Interface contacts:
Residue L24 in protein 1 contacts residue D59 in protein 2 (closest heavy-atom distance 3.4 Å).
Residue R185 in protein 1 contacts residue T66 in protein 2 (closest heavy-atom distance 3.9 Å).
Residue V128 in protein 1 interacts with residue V208 in protein 2 (closest heavy-atom distance 3.5 Å).
Residue G28 in protein 1 contacts residue A147 in protein 2 (closest heavy-atom distance 3.2 Å).
Residue G231 in protein 1 is in contact with residue V61 in protein 2 (closest heavy-atom distance 3.9 Å).
Residue G231 in protein 1 contacts residue Y27 in protein 2 (closest heavy-atom distance 3.6 Å).
Residue V254 in protein 1 interacts with residue G145 in protein 2 (closest heavy-atom distance 3.6 Å).
Residue R185 in protein 1 contacts residue E35 in protein 2 (closest heavy-atom distance 2.8 Å).
Residue E266 in protein 1 interacts with residue P74 in protein 2 (closest heavy-atom distance 3.6 Å).
Residue E230 in protein 1 is in contact with residue A63 in protein 2 (closest heavy-atom distance 3.8 Å).
Residue H26 in protein 1 is in contact with residue P218 in protein 2 (closest heavy-atom distance 3.4 Å).
Residue R31 in protein 1 interacts with residue V58 in protein 2 (closest heavy-atom distance 3.9 Å).
Residue L227 in protein 1 contacts residue R164 in protein 2 (closest heavy-atom distance 3.6 Å).
Residue G28 in protein 1 is in contact with residue C144 in protein 2 (closest heavy-atom distance 3.6 Å).
Residue T255 in protein 1 contacts residue F146 in protein 2 (closest heavy-atom distance 2.8 Å).
Residue T233 in protein 1 contacts residue L68 in protein 2 (closest heavy-atom distance 3.8 Å).
Residue E266 in protein 1 interacts with residue D29 in protein 2 (closest heavy-atom distance 2.9 Å).
Residue R185 in protein 1 contacts residue L33 in protein 2 (closest heavy-atom distance 3.6 Å).
Residue T265 in protein 1 interacts with residue D29 in protein 2 (closest heavy-atom distance 3.7 Å).
Residue A25 in protein 1 interacts with residue D59 in protein 2 (closest heavy-atom distance 3.1 Å).
Residue A232 in protein 1 contacts residue Y27 in protein 2 (closest heavy-atom distance 3.5 Å).
Residue P228 in protein 1 contacts residue A64 in protein 2 (closest heavy-atom distance 3.8 Å).
Residue T255 in protein 1 is in contact with residue G145 in protein 2 (closest heavy-atom distance 3.6 Å).
Residue P184 in protein 1 interacts with residue L33 in protein 2 (closest heavy-atom distance 3.8 Å).
Residue E230 in protein 1 contacts residue T66 in protein 2 (closest heavy-atom distance 3.5 Å).
Residue S138 in protein 1 contacts residue P148 in protein 2 (closest heavy-atom distance 3.8 Å).
Residue P184 in protein 1 contacts residue H25 in protein 2 (closest heavy-atom distance 3.8 Å).
Residue Y287 in protein 1 is in contact with residue N26 in protein 2 (closest heavy-atom distance 3.4 Å).
Residue G28 in protein 1 is in contact with residue P148 in protein 2 (closest heavy-atom distance 3.1 Å).
Residue I140 in protein 1 contacts residue P148 in protein 2 (closest heavy-atom distance 3.7 Å).
Residue L129 in protein 1 contacts residue P213 in protein 2 (closest heavy-atom distance 3.6 Å).
Residue S229 in protein 1 contacts residue A63 in protein 2 (closest heavy-atom distance 3.2 Å).
Residue A25 in protein 1 is in contact with residue C144 in protein 2 (closest heavy-atom distance 3.4 Å).
Residue G231 in protein 1 is in contact with residue L68 in protein 2 (closest heavy-atom distance 3.7 Å).
Residue V29 in protein 1 contacts residue F206 in protein 2 (closest heavy-atom distance 3.9 Å).
Residue P22 in protein 1 is in contact with residue V58 in protein 2 (closest heavy-atom distance 3.7 Å).
Residue L129 in protein 1 contacts residue F206 in protein 2 (closest heavy-atom distance 3.9 Å).
Residue P184 in protein 1 is in contact with residue Y27 in protein 2 (closest heavy-atom distance 3.8 Å).
Residue G23 in protein 1 contacts residue D59 in protein 2 (closest heavy-atom distance 3.4 Å).
Residue G23 in protein 1 is in contact with residue V58 in protein 2 (closest heavy-atom distance 3.6 Å).
Residue E230 in protein 1 contacts residue L33 in protein 2 (closest heavy-atom distance 3.7 Å).
Residue E266 in protein 1 is in contact with residue Q30 in protein 2 (closest heavy-atom distance 3.3 Å).
Residue L129 in protein 1 interacts with residue V208 in protein 2 (closest heavy-atom distance 3.9 Å).
Residue V263 in protein 1 contacts residue Y27 in protein 2 (closest heavy-atom distance 3.8 Å).
Residue H26 in protein 1 contacts residue C144 in protein 2 (closest heavy-atom distance 3.1 Å).
Residue A232 in protein 1 interacts with residue K70 in protein 2 (closest heavy-atom distance 3.8 Å).
Residue T233 in protein 1 is in contact with residue K70 in protein 2 (closest heavy-atom distance 3.7 Å).
Residue A25 in protein 1 is in contact with residue V61 in protein 2 (closest heavy-atom distance 3.7 Å).
Residue A236 in protein 1 is in contact with residue Y27 in protein 2 (closest heavy-atom distance 3.4 Å).
Residue S229 in protein 1 interacts with residue Y152 in protein 2 (closest heavy-atom distance 3.6 Å).
Residue V260 in protein 1 is in contact with residue Y27 in protein 2 (closest heavy-atom distance 3.7 Å).
Residue P253 in protein 1 contacts residue F146 in protein 2 (closest heavy-atom distance 3.4 Å).
Residue Q226 in protein 1 contacts residue R164 in protein 2 (closest heavy-atom distance 3.6 Å).
Residue A232 in protein 1 is in contact with residue L68 in protein 2 (closest heavy-atom distance 3.7 Å).
Residue T233 in protein 1 contacts residue Y27 in protein 2 (closest heavy-atom distance 3.4 Å).
Residue V29 in protein 1 contacts residue P148 in protein 2 (closest heavy-atom distance 3.6 Å).
Residue V263 in protein 1 interacts with residue G28 in protein 2 (closest heavy-atom distance 3.5 Å).
Residue S229 in protein 1 interacts with residue A64 in protein 2 (closest heavy-atom distance 3.7 Å).
Residue V181 in protein 1 interacts with residue G28 in protein 2 (closest heavy-atom distance 3.8 Å).
Residue I140 in protein 1 interacts with residue F206 in protein 2 (closest heavy-atom distance 3.8 Å).

Sequence of protein 2:
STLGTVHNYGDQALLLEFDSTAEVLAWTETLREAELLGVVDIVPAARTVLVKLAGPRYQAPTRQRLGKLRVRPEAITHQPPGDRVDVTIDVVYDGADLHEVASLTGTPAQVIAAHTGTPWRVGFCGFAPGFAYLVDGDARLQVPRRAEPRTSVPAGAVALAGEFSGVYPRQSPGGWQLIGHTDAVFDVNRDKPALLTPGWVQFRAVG

Sequence of protein 1:
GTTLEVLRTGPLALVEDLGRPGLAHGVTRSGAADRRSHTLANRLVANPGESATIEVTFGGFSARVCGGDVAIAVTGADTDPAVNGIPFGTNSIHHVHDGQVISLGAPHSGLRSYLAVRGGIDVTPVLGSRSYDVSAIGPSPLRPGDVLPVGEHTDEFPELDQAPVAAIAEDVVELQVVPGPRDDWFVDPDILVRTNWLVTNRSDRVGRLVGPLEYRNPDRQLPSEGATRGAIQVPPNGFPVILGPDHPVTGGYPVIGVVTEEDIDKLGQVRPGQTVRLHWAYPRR

These two protein chains interact to form a complex.